Sequence of the second protein:
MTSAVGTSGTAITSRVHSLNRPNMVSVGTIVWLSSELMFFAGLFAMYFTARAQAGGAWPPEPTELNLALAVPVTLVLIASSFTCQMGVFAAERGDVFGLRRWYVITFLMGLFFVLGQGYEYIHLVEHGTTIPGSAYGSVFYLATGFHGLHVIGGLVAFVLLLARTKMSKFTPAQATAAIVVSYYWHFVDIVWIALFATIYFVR

Sequence of the first protein:
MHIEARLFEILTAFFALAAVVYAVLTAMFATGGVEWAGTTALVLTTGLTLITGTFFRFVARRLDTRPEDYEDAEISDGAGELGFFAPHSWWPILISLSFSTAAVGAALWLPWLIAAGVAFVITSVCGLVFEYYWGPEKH

Contacts between the two chains:
Residue L37 in the second protein interacts with residue L48 in the first protein (closest heavy-atom distance 3.8 Å).
Residue L37 in the second protein interacts with residue I51 in the first protein (closest heavy-atom distance 3.7 Å).
Residue S26 in the second protein interacts with residue F55 in the first protein (closest heavy-atom distance 3.8 Å).
Residue V27 in the second protein contacts residue F56 in the first protein (closest heavy-atom distance 3.6 Å).
Residue A163 in the second protein interacts with residue F130 in the first protein (closest heavy-atom distance 3.7 Å).
Residue M167 in the second protein interacts with residue Y133 in the first protein (closest heavy-atom distance 3.3 Å).
Residue I30 in the second protein contacts residue T52 in the first protein (closest heavy-atom distance 4.0 Å).
Residue R15 in the second protein is in contact with residue G83 in the first protein (closest heavy-atom distance 3.2 Å).
Residue P22 in the second protein interacts with residue R66 in the first protein (closest heavy-atom distance 3.5 Å).
Residue R164 in the second protein is in contact with residue F130 in the first protein (closest heavy-atom distance 3.4 Å).
Residue L160 in the second protein interacts with residue F130 in the first protein (closest heavy-atom distance 3.2 Å).
Residue V16 in the second protein is in contact with residue L82 in the first protein (closest heavy-atom distance 3.9 Å).
Residue V31 in the second protein contacts residue T52 in the first protein (closest heavy-atom distance 3.8 Å).
Residue S168 in the second protein is in contact with residue Y133 in the first protein (closest heavy-atom distance 3.7 Å).
Residue L37 in the second protein contacts residue G47 in the first protein (closest heavy-atom distance 3.5 Å).
Residue F48 in the second protein contacts residue W36 in the first protein (closest heavy-atom distance 3.2 Å).
Residue L160 in the second protein interacts with residue C126 in the first protein (closest heavy-atom distance 3.7 Å).
Residue T13 in the second protein interacts with residue G83 in the first protein (closest heavy-atom distance 3.9 Å).
Residue V16 in the second protein is in contact with residue G83 in the first protein (closest heavy-atom distance 3.5 Å).
Residue R21 in the second protein is in contact with residue L63 in the first protein (closest heavy-atom distance 3.6 Å).
Residue Y183 in the second protein is in contact with residue F55 in the first protein (closest heavy-atom distance 3.6 Å).
Residue N20 in the second protein contacts residue R66 in the first protein (closest heavy-atom distance 3.7 Å).
Residue V156 in the second protein interacts with residue I122 in the first protein (closest heavy-atom distance 3.7 Å).
Residue A41 in the second protein interacts with residue L44 in the first protein (closest heavy-atom distance 3.6 Å).
Residue I12 in the second protein contacts residue Y133 in the first protein (closest heavy-atom distance 3.2 Å).
Residue N20 in the second protein is in contact with residue D64 in the first protein (closest heavy-atom distance 3.5 Å).
Residue T13 in the second protein is in contact with residue F84 in the first protein (closest heavy-atom distance 3.4 Å).
Residue A45 in the second protein contacts residue W36 in the first protein (closest heavy-atom distance 3.8 Å).
Residue L160 in the second protein interacts with residue V125 in the first protein (closest heavy-atom distance 4.0 Å).
Residue S34 in the second protein is in contact with residue I51 in the first protein (closest heavy-atom distance 3.4 Å).
Residue R164 in the second protein interacts with residue Y133 in the first protein (closest heavy-atom distance 2.8 Å).
Residue I30 in the second protein is in contact with residue I51 in the first protein (closest heavy-atom distance 3.9 Å).
Residue L160 in the second protein contacts residue V129 in the first protein (closest heavy-atom distance 3.6 Å).
Residue I30 in the second protein interacts with residue F55 in the first protein (closest heavy-atom distance 3.5 Å).
Residue R15 in the second protein is in contact with residue F84 in the first protein (closest heavy-atom distance 2.4 Å).
Residue R21 in the second protein contacts residue R66 in the first protein (closest heavy-atom distance 3.3 Å).
Residue S34 in the second protein interacts with residue T52 in the first protein (closest heavy-atom distance 3.2 Å).
Residue F44 in the second protein contacts residue T40 in the first protein (closest heavy-atom distance 3.7 Å).
Residue I12 in the second protein contacts residue F84 in the first protein (closest heavy-atom distance 3.5 Å).
Residue A45 in the second protein contacts residue A37 in the first protein (closest heavy-atom distance 3.8 Å).
Residue R164 in the second protein is in contact with residue V129 in the first protein (closest heavy-atom distance 3.4 Å).
Residue A45 in the second protein contacts residue T40 in the first protein (closest heavy-atom distance 3.7 Å).
Residue M167 in the second protein contacts residue F130 in the first protein (closest heavy-atom distance 3.6 Å).
Residue A11 in the second protein interacts with residue F84 in the first protein (closest heavy-atom distance 3.2 Å).
Residue M38 in the second protein contacts residue L44 in the first protein (closest heavy-atom distance 3.3 Å).
Residue A52 in the second protein is in contact with residue W36 in the first protein (closest heavy-atom distance 3.8 Å).
Residue P22 in the second protein interacts with residue V59 in the first protein (closest heavy-atom distance 3.9 Å).
Residue P22 in the second protein interacts with residue M1 in the first protein (closest heavy-atom distance 3.8 Å).
Residue M38 in the second protein interacts with residue T45 in the first protein (closest heavy-atom distance 3.6 Å).
Residue F187 in the second protein is in contact with residue I51 in the first protein (closest heavy-atom distance 3.9 Å).
Residue M38 in the second protein contacts residue L48 in the first protein (closest heavy-atom distance 3.7 Å).
Residue T49 in the second protein is in contact with residue W36 in the first protein (closest heavy-atom distance 3.9 Å).
Residue R21 in the second protein is in contact with residue E68 in the first protein (closest heavy-atom distance 3.4 Å).
Residue S34 in the second protein contacts residue L48 in the first protein (closest heavy-atom distance 3.3 Å).
Residue L37 in the second protein interacts with residue L44 in the first protein (closest heavy-atom distance 3.7 Å).
Residue V27 in the second protein is in contact with residue F55 in the first protein (closest heavy-atom distance 3.6 Å).
Residue N20 in the second protein contacts residue L63 in the first protein (closest heavy-atom distance 3.7 Å).
Residue M167 in the second protein interacts with residue W134 in the first protein (closest heavy-atom distance 3.6 Å).
Residue M24 in the second protein is in contact with residue F85 in the first protein (closest heavy-atom distance 3.6 Å).
Residue M38 in the second protein contacts residue A41 in the first protein (closest heavy-atom distance 3.9 Å).

These two protein chains interact to form a complex.